Sequence of the second protein:
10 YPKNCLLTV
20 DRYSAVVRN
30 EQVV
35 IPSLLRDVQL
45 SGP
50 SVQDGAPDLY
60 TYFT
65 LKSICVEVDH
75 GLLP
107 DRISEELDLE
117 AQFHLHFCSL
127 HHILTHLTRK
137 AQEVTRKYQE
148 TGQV

Sequence of the first protein:
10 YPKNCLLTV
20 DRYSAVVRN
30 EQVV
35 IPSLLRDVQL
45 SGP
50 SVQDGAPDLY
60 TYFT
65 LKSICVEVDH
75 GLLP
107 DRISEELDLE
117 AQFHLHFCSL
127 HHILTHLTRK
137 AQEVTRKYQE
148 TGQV

This data describes a binding interaction between two proteins.

Interface contacts:
Residue L16 in the second protein contacts residue G75 in the first protein (closest heavy-atom distance 3.2 Å).
Residue D73 in the second protein is in contact with residue Y10 in the first protein (closest heavy-atom distance 3.7 Å).
Residue G75 in the second protein contacts residue C14 in the first protein (closest heavy-atom distance 3.5 Å).
Residue V18 in the second protein is in contact with residue H127 in the first protein (closest heavy-atom distance 3.5 Å).
Residue H122 in the second protein interacts with residue L126 in the first protein (closest heavy-atom distance 3.5 Å).
Residue Y61 in the second protein is in contact with residue L133 in the first protein (closest heavy-atom distance 3.3 Å).
Residue L15 in the second protein is in contact with residue H127 in the first protein (closest heavy-atom distance 3.5 Å).
Residue L15 in the second protein is in contact with residue L76 in the first protein (closest heavy-atom distance 2.8 Å).
Residue S125 in the second protein is in contact with residue H122 in the first protein (closest heavy-atom distance 3.3 Å).
Residue Y144 in the second protein is in contact with residue V32 in the first protein (closest heavy-atom distance 3.3 Å).
Residue I68 in the second protein contacts residue L133 in the first protein (closest heavy-atom distance 3.5 Å).
Residue L15 in the second protein interacts with residue G75 in the first protein (closest heavy-atom distance 3.0 Å).
Residue Q138 in the second protein is in contact with residue R21 in the first protein (closest heavy-atom distance 3.5 Å).
Residue L126 in the second protein is in contact with residue F119 in the first protein (closest heavy-atom distance 3.4 Å).
Residue C14 in the second protein interacts with residue G75 in the first protein (closest heavy-atom distance 3.5 Å).
Residue N13 in the second protein contacts residue H127 in the first protein (closest heavy-atom distance 2.5 Å).
Residue Y144 in the second protein is in contact with residue I35 in the first protein (closest heavy-atom distance 2.9 Å).
Residue L133 in the second protein is in contact with residue I68 in the first protein (closest heavy-atom distance 3.5 Å).
Residue L133 in the second protein interacts with residue Y22 in the first protein (closest heavy-atom distance 3.6 Å).
Residue G75 in the second protein is in contact with residue L15 in the first protein (closest heavy-atom distance 3.0 Å).
Residue C14 in the second protein is in contact with residue H74 in the first protein (closest heavy-atom distance 3.3 Å).
Residue H132 in the second protein interacts with residue E112 in the first protein (closest heavy-atom distance 2.8 Å).
Residue L77 in the second protein contacts residue C14 in the first protein (closest heavy-atom distance 3.6 Å).
Residue R21 in the second protein is in contact with residue T134 in the first protein (closest heavy-atom distance 3.6 Å).
Residue L76 in the second protein interacts with residue C14 in the first protein (closest heavy-atom distance 3.5 Å).
Residue H127 in the second protein contacts residue L15 in the first protein (closest heavy-atom distance 3.5 Å).
Residue H122 in the second protein contacts residue H122 in the first protein (closest heavy-atom distance 3.0 Å).
Residue H127 in the second protein contacts residue N13 in the first protein (closest heavy-atom distance 2.5 Å).
Residue H74 in the second protein contacts residue P11 in the first protein (closest heavy-atom distance 3.6 Å).
Residue V32 in the second protein contacts residue Y144 in the first protein (closest heavy-atom distance 3.3 Å).
Residue E112 in the second protein contacts residue K136 in the first protein (closest heavy-atom distance 3.4 Å).
Residue L76 in the second protein contacts residue L15 in the first protein (closest heavy-atom distance 2.8 Å).
Residue L126 in the second protein is in contact with residue L126 in the first protein (closest heavy-atom distance 3.7 Å).
Residue G75 in the second protein interacts with residue L16 in the first protein (closest heavy-atom distance 3.2 Å).
Residue L126 in the second protein interacts with residue H122 in the first protein (closest heavy-atom distance 3.5 Å).
Residue L15 in the second protein is in contact with residue L126 in the first protein (closest heavy-atom distance 3.6 Å).
Residue F119 in the second protein contacts residue L126 in the first protein (closest heavy-atom distance 3.4 Å).
Residue K136 in the second protein contacts residue E112 in the first protein (closest heavy-atom distance 3.4 Å).
Residue P11 in the second protein contacts residue H74 in the first protein (closest heavy-atom distance 3.6 Å).
Residue L126 in the second protein contacts residue L15 in the first protein (closest heavy-atom distance 3.6 Å).
Residue Y22 in the second protein interacts with residue L133 in the first protein (closest heavy-atom distance 3.6 Å).
Residue Y22 in the second protein is in contact with residue T134 in the first protein (closest heavy-atom distance 3.3 Å).
Residue C14 in the second protein interacts with residue L77 in the first protein (closest heavy-atom distance 3.6 Å).
Residue I35 in the second protein contacts residue Y144 in the first protein (closest heavy-atom distance 2.9 Å).
Residue L130 in the second protein interacts with residue V18 in the first protein (closest heavy-atom distance 3.6 Å).
Residue R21 in the second protein contacts residue Q138 in the first protein (closest heavy-atom distance 3.5 Å).
Residue Y10 in the second protein is in contact with residue D73 in the first protein (closest heavy-atom distance 3.7 Å).
Residue H127 in the second protein contacts residue V18 in the first protein (closest heavy-atom distance 3.5 Å).
Residue T134 in the second protein contacts residue Y22 in the first protein (closest heavy-atom distance 3.3 Å).
Residue L133 in the second protein contacts residue Y61 in the first protein (closest heavy-atom distance 3.3 Å).
Residue E112 in the second protein is in contact with residue H132 in the first protein (closest heavy-atom distance 2.8 Å).
Residue N13 in the second protein contacts residue L77 in the first protein (closest heavy-atom distance 3.5 Å).
Residue K136 in the second protein is in contact with residue Y61 in the first protein (closest heavy-atom distance 3.2 Å).
Residue H74 in the second protein is in contact with residue C14 in the first protein (closest heavy-atom distance 3.3 Å).
Residue T134 in the second protein interacts with residue R21 in the first protein (closest heavy-atom distance 3.6 Å).
Residue L77 in the second protein interacts with residue N13 in the first protein (closest heavy-atom distance 3.5 Å).
Residue C14 in the second protein is in contact with residue L76 in the first protein (closest heavy-atom distance 3.5 Å).
Residue Y61 in the second protein is in contact with residue K136 in the first protein (closest heavy-atom distance 3.2 Å).
Residue H122 in the second protein interacts with residue S125 in the first protein (closest heavy-atom distance 3.3 Å).
Residue V18 in the second protein contacts residue L130 in the first protein (closest heavy-atom distance 3.6 Å).